Residue-level contacts at the interface:
Residue V39 in chain A is in contact with residue A35 in chain B (closest heavy-atom distance 3.7 Å).
Residue G105 in chain A interacts with residue T14 in chain B (closest heavy-atom distance 3.3 Å).
Residue E87 in chain A is in contact with residue M1 in chain B (closest heavy-atom distance 3.1 Å).
Residue T81 in chain A interacts with residue K12 in chain B (closest heavy-atom distance 3.7 Å).
Residue V39 in chain A is in contact with residue V31 in chain B (closest heavy-atom distance 3.0 Å).
Residue K103 in chain A is in contact with residue K12 in chain B (closest heavy-atom distance 3.4 Å).
Residue A42 in chain A interacts with residue E26 in chain B (closest heavy-atom distance 3.4 Å).
Residue E79 in chain A interacts with residue K12 in chain B (closest heavy-atom distance 3.6 Å).
Residue G46 in chain A is in contact with residue E20 in chain B (closest heavy-atom distance 3.5 Å).
Residue E5 in chain A is in contact with residue G82 in chain B (closest heavy-atom distance 3.7 Å).
Residue T14 in chain A contacts residue K103 in chain B (closest heavy-atom distance 3.8 Å).
Residue T14 in chain A interacts with residue V106 in chain B (closest heavy-atom distance 3.8 Å).
Residue L83 in chain A contacts residue M1 in chain B (closest heavy-atom distance 3.8 Å).
Residue A9 in chain A is in contact with residue G82 in chain B (closest heavy-atom distance 3.8 Å).
Residue E58 in chain A interacts with residue E58 in chain B (closest heavy-atom distance 3.8 Å).
Residue A19 in chain A is in contact with residue A45 in chain B (closest heavy-atom distance 3.8 Å).
Residue V22 in chain A interacts with residue A42 in chain B (closest heavy-atom distance 3.7 Å).
Residue A19 in chain A is in contact with residue G46 in chain B (closest heavy-atom distance 3.7 Å).
Residue G84 in chain A contacts residue M1 in chain B (closest heavy-atom distance 3.2 Å).
Residue M1 in chain A contacts residue E87 in chain B (closest heavy-atom distance 2.9 Å).
Residue T14 in chain A contacts residue G105 in chain B (closest heavy-atom distance 3.6 Å).
Residue V106 in chain A interacts with residue T14 in chain B (closest heavy-atom distance 3.3 Å).
Residue K103 in chain A interacts with residue E17 in chain B (closest heavy-atom distance 2.6 Å).
Residue S104 in chain A interacts with residue E17 in chain B (closest heavy-atom distance 3.0 Å).
Residue A45 in chain A contacts residue A19 in chain B (closest heavy-atom distance 3.6 Å).
Residue A35 in chain A interacts with residue V39 in chain B (closest heavy-atom distance 3.8 Å).
Residue E26 in chain A is in contact with residue A42 in chain B (closest heavy-atom distance 3.4 Å).
Residue S16 in chain A interacts with residue A49 in chain B (closest heavy-atom distance 3.5 Å).
Residue T14 in chain A contacts residue S104 in chain B (closest heavy-atom distance 2.9 Å).
Residue E58 in chain A contacts residue S16 in chain B (closest heavy-atom distance 2.6 Å).
Residue P43 in chain A is in contact with residue E26 in chain B (closest heavy-atom distance 2.9 Å).
Residue T57 in chain A interacts with residue E110 in chain B (closest heavy-atom distance 3.5 Å).
Residue E109 in chain A interacts with residue K56 in chain B (closest heavy-atom distance 3.8 Å).
Residue M1 in chain A is in contact with residue K86 in chain B (closest heavy-atom distance 3.4 Å).
Residue K12 in chain A is in contact with residue K103 in chain B (closest heavy-atom distance 2.5 Å).
Residue S107 in chain A contacts residue T57 in chain B (closest heavy-atom distance 3.7 Å).
Residue V39 in chain A interacts with residue E26 in chain B (closest heavy-atom distance 2.7 Å).
Residue A42 in chain A is in contact with residue V22 in chain B (closest heavy-atom distance 3.6 Å).
Residue K103 in chain A interacts with residue T14 in chain B (closest heavy-atom distance 3.0 Å).
Residue K12 in chain A is in contact with residue T81 in chain B (closest heavy-atom distance 3.1 Å).
Residue S104 in chain A contacts residue T14 in chain B (closest heavy-atom distance 2.9 Å).
Residue S16 in chain A is in contact with residue E58 in chain B (closest heavy-atom distance 2.7 Å).
Residue E17 in chain A is in contact with residue K103 in chain B (closest heavy-atom distance 3.1 Å).
Residue V15 in chain A is in contact with residue S16 in chain B (closest heavy-atom distance 3.7 Å).
Residue A49 in chain A is in contact with residue S16 in chain B (closest heavy-atom distance 3.7 Å).
Residue E26 in chain A is in contact with residue P43 in chain B (closest heavy-atom distance 3.0 Å).
Residue E17 in chain A interacts with residue S104 in chain B (closest heavy-atom distance 2.8 Å).
Residue K23 in chain A contacts residue P43 in chain B (closest heavy-atom distance 3.7 Å).
Residue G82 in chain A contacts residue K12 in chain B (closest heavy-atom distance 3.8 Å).
Residue E26 in chain A is in contact with residue V39 in chain B (closest heavy-atom distance 2.6 Å).
Residue K12 in chain A is in contact with residue G82 in chain B (closest heavy-atom distance 3.7 Å).
Residue G82 in chain A interacts with residue E5 in chain B (closest heavy-atom distance 3.6 Å).
Residue G105 in chain A is in contact with residue S16 in chain B (closest heavy-atom distance 3.8 Å).
Residue M1 in chain A is in contact with residue G82 in chain B (closest heavy-atom distance 3.4 Å).
Residue K23 in chain A interacts with residue G46 in chain B (closest heavy-atom distance 3.6 Å).
Residue E20 in chain A is in contact with residue A49 in chain B (closest heavy-atom distance 3.8 Å).
Residue V15 in chain A interacts with residue V15 in chain B (closest heavy-atom distance 3.2 Å).
Residue I80 in chain A contacts residue K12 in chain B (closest heavy-atom distance 3.8 Å).
Residue A9 in chain A is in contact with residue T81 in chain B (closest heavy-atom distance 3.5 Å).
Residue T81 in chain A contacts residue A9 in chain B (closest heavy-atom distance 3.4 Å).

These two protein chains interact to form a complex.

Sequence of chain A:
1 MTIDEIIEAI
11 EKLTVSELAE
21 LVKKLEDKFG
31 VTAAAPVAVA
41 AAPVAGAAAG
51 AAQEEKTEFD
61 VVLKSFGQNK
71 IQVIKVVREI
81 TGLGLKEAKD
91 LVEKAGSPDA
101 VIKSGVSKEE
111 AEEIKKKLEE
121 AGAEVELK

Sequence of chain B:
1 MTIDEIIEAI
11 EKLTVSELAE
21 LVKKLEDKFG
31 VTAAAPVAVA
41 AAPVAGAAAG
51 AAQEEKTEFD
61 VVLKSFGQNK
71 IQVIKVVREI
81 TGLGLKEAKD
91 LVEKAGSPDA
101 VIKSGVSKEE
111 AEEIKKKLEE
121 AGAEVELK